Sequence of protein 2:
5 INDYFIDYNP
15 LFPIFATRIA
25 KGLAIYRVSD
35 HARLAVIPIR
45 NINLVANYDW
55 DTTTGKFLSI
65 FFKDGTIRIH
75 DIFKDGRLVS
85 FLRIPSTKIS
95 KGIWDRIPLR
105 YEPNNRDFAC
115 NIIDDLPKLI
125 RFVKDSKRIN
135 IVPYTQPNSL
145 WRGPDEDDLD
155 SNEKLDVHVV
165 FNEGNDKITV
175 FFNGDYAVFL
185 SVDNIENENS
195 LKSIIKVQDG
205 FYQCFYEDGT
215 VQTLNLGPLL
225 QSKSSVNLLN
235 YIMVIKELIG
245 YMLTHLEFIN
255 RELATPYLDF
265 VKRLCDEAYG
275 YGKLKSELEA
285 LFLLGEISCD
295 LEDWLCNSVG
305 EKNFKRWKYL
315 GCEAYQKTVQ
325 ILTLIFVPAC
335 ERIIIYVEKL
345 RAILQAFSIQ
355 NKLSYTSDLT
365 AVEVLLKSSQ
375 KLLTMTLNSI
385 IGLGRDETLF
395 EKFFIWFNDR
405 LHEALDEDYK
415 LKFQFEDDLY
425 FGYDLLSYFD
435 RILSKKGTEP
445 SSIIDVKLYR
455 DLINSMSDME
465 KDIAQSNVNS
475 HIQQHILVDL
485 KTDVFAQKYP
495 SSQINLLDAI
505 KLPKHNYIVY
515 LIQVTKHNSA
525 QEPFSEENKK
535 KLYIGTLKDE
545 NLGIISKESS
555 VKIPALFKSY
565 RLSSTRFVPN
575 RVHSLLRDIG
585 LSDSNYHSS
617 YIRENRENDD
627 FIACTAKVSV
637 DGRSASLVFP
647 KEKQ

Sequence of protein 1:
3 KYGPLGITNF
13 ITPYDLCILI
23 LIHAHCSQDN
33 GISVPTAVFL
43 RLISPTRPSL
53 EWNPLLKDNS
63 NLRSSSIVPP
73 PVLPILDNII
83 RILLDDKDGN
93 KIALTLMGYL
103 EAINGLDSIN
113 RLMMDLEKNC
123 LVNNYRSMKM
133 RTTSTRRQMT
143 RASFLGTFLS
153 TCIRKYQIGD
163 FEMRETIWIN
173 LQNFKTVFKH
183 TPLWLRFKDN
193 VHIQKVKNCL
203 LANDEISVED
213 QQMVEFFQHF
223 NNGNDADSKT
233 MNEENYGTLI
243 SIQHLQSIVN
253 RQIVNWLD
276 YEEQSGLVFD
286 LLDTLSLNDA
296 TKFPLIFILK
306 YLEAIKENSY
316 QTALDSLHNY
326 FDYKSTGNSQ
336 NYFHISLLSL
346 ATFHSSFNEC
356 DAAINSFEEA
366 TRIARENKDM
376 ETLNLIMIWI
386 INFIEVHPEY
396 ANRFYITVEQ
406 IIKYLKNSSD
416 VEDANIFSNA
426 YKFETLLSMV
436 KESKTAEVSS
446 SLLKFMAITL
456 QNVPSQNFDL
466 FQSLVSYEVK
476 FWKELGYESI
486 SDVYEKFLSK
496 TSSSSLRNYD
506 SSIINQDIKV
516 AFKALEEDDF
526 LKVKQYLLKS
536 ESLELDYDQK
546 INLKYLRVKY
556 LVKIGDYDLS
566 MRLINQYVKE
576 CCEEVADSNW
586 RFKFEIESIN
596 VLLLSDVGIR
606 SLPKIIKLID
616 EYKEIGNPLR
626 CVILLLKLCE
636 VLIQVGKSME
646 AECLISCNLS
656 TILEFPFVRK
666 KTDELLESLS

The following describes two proteins that form a bound complex.

Contacts between the two chains:
Residue S651 in protein 1 interacts with residue Q354 in protein 2 (closest heavy-atom distance 2.7 Å).
Residue R139 in protein 1 interacts with residue E290 in protein 2 (closest heavy-atom distance 3.3 Å).
Residue A144 in protein 1 is in contact with residue F419 in protein 2 (closest heavy-atom distance 3.1 Å).
Residue V488 in protein 1 contacts residue L377 in protein 2 (closest heavy-atom distance 3.5 Å).
Residue F492 in protein 1 is in contact with residue N382 in protein 2 (closest heavy-atom distance 3.2 Å).
Residue N126 in protein 1 interacts with residue E407 in protein 2 (closest heavy-atom distance 3.3 Å).
Residue E659 in protein 1 interacts with residue A346 in protein 2 (closest heavy-atom distance 3.6 Å).
Residue V458 in protein 1 contacts residue G388 in protein 2 (closest heavy-atom distance 3.1 Å).
Residue T142 in protein 1 interacts with residue L288 in protein 2 (closest heavy-atom distance 3.2 Å).
Residue T142 in protein 1 is in contact with residue G289 in protein 2 (closest heavy-atom distance 3.5 Å).
Residue Y127 in protein 1 interacts with residue I291 in protein 2 (closest heavy-atom distance 2.6 Å).
Residue F492 in protein 1 is in contact with residue L381 in protein 2 (closest heavy-atom distance 3.5 Å).
Residue L455 in protein 1 contacts residue I384 in protein 2 (closest heavy-atom distance 3.6 Å).
Residue T440 in protein 1 is in contact with residue D119 in protein 2 (closest heavy-atom distance 2.0 Å).
Residue V458 in protein 1 contacts residue T392 in protein 2 (closest heavy-atom distance 3.5 Å).
Residue N653 in protein 1 is in contact with residue R110 in protein 2 (closest heavy-atom distance 2.5 Å).
Residue V70 in protein 1 contacts residue Y427 in protein 2 (closest heavy-atom distance 3.6 Å).
Residue S484 in protein 1 contacts residue Q374 in protein 2 (closest heavy-atom distance 3.0 Å).
Residue Y489 in protein 1 contacts residue E335 in protein 2 (closest heavy-atom distance 2.5 Å).
Residue F146 in protein 1 contacts residue F286 in protein 2 (closest heavy-atom distance 3.2 Å).
Residue S66 in protein 1 is in contact with residue Y424 in protein 2 (closest heavy-atom distance 3.0 Å).
Residue S46 in protein 1 contacts residue L423 in protein 2 (closest heavy-atom distance 3.4 Å).
Residue S145 in protein 1 is in contact with residue L287 in protein 2 (closest heavy-atom distance 3.5 Å).
Residue R128 in protein 1 is in contact with residue A408 in protein 2 (closest heavy-atom distance 3.1 Å).
Residue S444 in protein 1 is in contact with residue D119 in protein 2 (closest heavy-atom distance 3.5 Å).
Residue R128 in protein 1 contacts residue E407 in protein 2 (closest heavy-atom distance 2.6 Å).
Residue F492 in protein 1 interacts with residue T378 in protein 2 (closest heavy-atom distance 3.5 Å).
Residue S67 in protein 1 interacts with residue T392 in protein 2 (closest heavy-atom distance 2.7 Å).
Residue K131 in protein 1 is in contact with residue E296 in protein 2 (closest heavy-atom distance 2.5 Å).
Residue P50 in protein 1 is in contact with residue E420 in protein 2 (closest heavy-atom distance 3.1 Å).
Residue R49 in protein 1 is in contact with residue D422 in protein 2 (closest heavy-atom distance 3.1 Å).
Residue A441 in protein 1 is in contact with residue D119 in protein 2 (closest heavy-atom distance 2.8 Å).
Residue P71 in protein 1 is in contact with residue Y427 in protein 2 (closest heavy-atom distance 3.2 Å).
Residue R49 in protein 1 interacts with residue F419 in protein 2 (closest heavy-atom distance 2.5 Å).
Residue S145 in protein 1 interacts with residue G289 in protein 2 (closest heavy-atom distance 3.1 Å).
Residue R128 in protein 1 is in contact with residue E411 in protein 2 (closest heavy-atom distance 3.2 Å).
Residue K618 in protein 1 contacts residue F112 in protein 2 (closest heavy-atom distance 3.5 Å).
Residue E659 in protein 1 interacts with residue E342 in protein 2 (closest heavy-atom distance 2.5 Å).
Residue S145 in protein 1 interacts with residue L288 in protein 2 (closest heavy-atom distance 3.0 Å).
Residue S68 in protein 1 is in contact with residue S431 in protein 2 (closest heavy-atom distance 3.2 Å).
Residue T656 in protein 1 contacts residue A113 in protein 2 (closest heavy-atom distance 3.4 Å).
Residue A144 in protein 1 contacts residue R404 in protein 2 (closest heavy-atom distance 3.5 Å).
Residue Y482 in protein 1 is in contact with residue I116 in protein 2 (closest heavy-atom distance 3.3 Å).
Residue M141 in protein 1 contacts residue L288 in protein 2 (closest heavy-atom distance 3.6 Å).
Residue L147 in protein 1 interacts with residue L287 in protein 2 (closest heavy-atom distance 3.3 Å).
Residue T38 in protein 1 contacts residue E283 in protein 2 (closest heavy-atom distance 3.3 Å).
Residue I485 in protein 1 contacts residue I338 in protein 2 (closest heavy-atom distance 3.6 Å).
Residue F146 in protein 1 interacts with residue L287 in protein 2 (closest heavy-atom distance 3.6 Å).
Residue S249 in protein 1 contacts residue L423 in protein 2 (closest heavy-atom distance 3.3 Å).
Residue V488 in protein 1 is in contact with residue Q374 in protein 2 (closest heavy-atom distance 3.4 Å).
Residue S655 in protein 1 contacts residue S228 in protein 2 (closest heavy-atom distance 3.2 Å).
Residue K131 in protein 1 contacts residue C293 in protein 2 (closest heavy-atom distance 3.5 Å).
Residue H27 in protein 1 contacts residue L288 in protein 2 (closest heavy-atom distance 3.5 Å).
Residue R49 in protein 1 contacts residue E420 in protein 2 (closest heavy-atom distance 3.4 Å).
Residue S484 in protein 1 is in contact with residue I338 in protein 2 (closest heavy-atom distance 3.1 Å).
Residue N653 in protein 1 interacts with residue F112 in protein 2 (closest heavy-atom distance 3.5 Å).
Residue F466 in protein 1 contacts residue I385 in protein 2 (closest heavy-atom distance 3.6 Å).
Residue K491 in protein 1 interacts with residue T378 in protein 2 (closest heavy-atom distance 3.2 Å).
Residue L630 in protein 1 is in contact with residue F112 in protein 2 (closest heavy-atom distance 3.4 Å).
Residue Y489 in protein 1 is in contact with residue V331 in protein 2 (closest heavy-atom distance 3.6 Å).